Residue-level contacts at the interface:
Residue T117 in chain A contacts residue W35 in chain B (closest heavy-atom distance 3.2 Å).
Residue Y364 in chain A is in contact with residue P12 in chain B (closest heavy-atom distance 3.7 Å).
Residue R331 in chain A is in contact with residue N16 in chain B (closest heavy-atom distance 3.6 Å).
Residue N423 in chain A is in contact with residue V6 in chain B (closest heavy-atom distance 2.9 Å).
Residue Q149 in chain A is in contact with residue H34 in chain B (closest heavy-atom distance 2.9 Å).
Residue Q325 in chain A contacts residue Y25 in chain B (closest heavy-atom distance 2.8 Å).
Residue Y114 in chain A contacts residue V30 in chain B (closest heavy-atom distance 3.4 Å).
Residue Q110 in chain A is in contact with residue Y25 in chain B (closest heavy-atom distance 3.4 Å).
Residue I115 in chain A interacts with residue K28 in chain B (closest heavy-atom distance 2.7 Å).
Residue Y370 in chain A contacts residue P13 in chain B (closest heavy-atom distance 3.9 Å).
Residue E343 in chain A contacts residue V6 in chain B (closest heavy-atom distance 3.8 Å).
Residue Y113 in chain A is in contact with residue Y25 in chain B (closest heavy-atom distance 3.3 Å).
Residue T616 in chain A contacts residue V4 in chain B (closest heavy-atom distance 3.4 Å).
Residue R331 in chain A is in contact with residue F17 in chain B (closest heavy-atom distance 3.1 Å).
Residue T151 in chain A is in contact with residue H34 in chain B (closest heavy-atom distance 2.8 Å).
Residue I115 in chain A interacts with residue V30 in chain B (closest heavy-atom distance 3.2 Å).
Residue Y114 in chain A contacts residue K28 in chain B (closest heavy-atom distance 3.2 Å).
Residue Q420 in chain A contacts residue V9 in chain B (closest heavy-atom distance 2.9 Å).
Residue L382 in chain A interacts with residue V4 in chain B (closest heavy-atom distance 3.7 Å).
Residue G372 in chain A contacts residue V9 in chain B (closest heavy-atom distance 3.7 Å).
Residue N423 in chain A contacts residue W7 in chain B (closest heavy-atom distance 2.6 Å).
Residue P90 in chain A interacts with residue F17 in chain B (closest heavy-atom distance 3.8 Å).
Residue Y370 in chain A is in contact with residue P12 in chain B (closest heavy-atom distance 3.5 Å).
Residue Y113 in chain A interacts with residue K28 in chain B (closest heavy-atom distance 3.3 Å).
Residue C596 in chain A interacts with residue N3 in chain B (closest heavy-atom distance 3.9 Å).
Residue Y370 in chain A contacts residue P11 in chain B (closest heavy-atom distance 3.8 Å).
Residue K164 in chain A contacts residue H34 in chain B (closest heavy-atom distance 3.7 Å).
Residue V88 in chain A interacts with residue F17 in chain B (closest heavy-atom distance 3.7 Å).
Residue I115 in chain A is in contact with residue E29 in chain B (closest heavy-atom distance 3.1 Å).
Residue C596 in chain A contacts residue P2 in chain B (closest heavy-atom distance 3.5 Å).
Residue Y150 in chain A contacts residue H34 in chain B (closest heavy-atom distance 3.7 Å).
Residue E343 in chain A is in contact with residue V9 in chain B (closest heavy-atom distance 3.1 Å).
Residue E343 in chain A is in contact with residue P8 in chain B (closest heavy-atom distance 3.8 Å).
Residue S326 in chain A contacts residue Y25 in chain B (closest heavy-atom distance 3.6 Å).
Residue Y114 in chain A contacts residue Y25 in chain B (closest heavy-atom distance 3.3 Å).
Residue R331 in chain A contacts residue K19 in chain B (closest heavy-atom distance 3.9 Å).
Residue M118 in chain A interacts with residue W35 in chain B (closest heavy-atom distance 3.4 Å).
Residue K322 in chain A is in contact with residue V30 in chain B (closest heavy-atom distance 3.7 Å).
Residue Y327 in chain A is in contact with residue E24 in chain B (closest heavy-atom distance 3.7 Å).
Residue S379 in chain A interacts with residue V6 in chain B (closest heavy-atom distance 3.7 Å).
Residue P120 in chain A interacts with residue W35 in chain B (closest heavy-atom distance 3.6 Å).
Residue Y370 in chain A interacts with residue D10 in chain B (closest heavy-atom distance 3.6 Å).
Residue A140 in chain A is in contact with residue P33 in chain B (closest heavy-atom distance 3.6 Å).
Residue M335 in chain A contacts residue V15 in chain B (closest heavy-atom distance 3.8 Å).
Residue R331 in chain A is in contact with residue N18 in chain B (closest heavy-atom distance 2.4 Å).
Residue P422 in chain A contacts residue W7 in chain B (closest heavy-atom distance 3.5 Å).
Residue Y327 in chain A is in contact with residue Y25 in chain B (closest heavy-atom distance 3.3 Å).
Residue A153 in chain A interacts with residue L32 in chain B (closest heavy-atom distance 3.8 Å).
Residue Y327 in chain A interacts with residue A21 in chain B (closest heavy-atom distance 3.3 Å).
Residue A140 in chain A contacts residue H34 in chain B (closest heavy-atom distance 3.8 Å).
Residue G116 in chain A interacts with residue V30 in chain B (closest heavy-atom distance 3.9 Å).
Residue T616 in chain A is in contact with residue N3 in chain B (closest heavy-atom distance 3.6 Å).
Residue I529 in chain A contacts residue W7 in chain B (closest heavy-atom distance 3.8 Å).
Residue R133 in chain A interacts with residue E29 in chain B (closest heavy-atom distance 2.2 Å).
Residue Y114 in chain A interacts with residue G26 in chain B (closest heavy-atom distance 3.9 Å).
Residue Y113 in chain A is in contact with residue E22 in chain B (closest heavy-atom distance 3.8 Å).
Residue T151 in chain A interacts with residue L32 in chain B (closest heavy-atom distance 3.9 Å).
Residue R331 in chain A contacts residue E24 in chain B (closest heavy-atom distance 3.2 Å).
Residue G375 in chain A contacts residue V6 in chain B (closest heavy-atom distance 3.9 Å).
Residue L141 in chain A is in contact with residue H34 in chain B (closest heavy-atom distance 3.4 Å).

Sequence of chain B:
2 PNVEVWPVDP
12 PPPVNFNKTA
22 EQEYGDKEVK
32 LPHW

Sequence of chain A:
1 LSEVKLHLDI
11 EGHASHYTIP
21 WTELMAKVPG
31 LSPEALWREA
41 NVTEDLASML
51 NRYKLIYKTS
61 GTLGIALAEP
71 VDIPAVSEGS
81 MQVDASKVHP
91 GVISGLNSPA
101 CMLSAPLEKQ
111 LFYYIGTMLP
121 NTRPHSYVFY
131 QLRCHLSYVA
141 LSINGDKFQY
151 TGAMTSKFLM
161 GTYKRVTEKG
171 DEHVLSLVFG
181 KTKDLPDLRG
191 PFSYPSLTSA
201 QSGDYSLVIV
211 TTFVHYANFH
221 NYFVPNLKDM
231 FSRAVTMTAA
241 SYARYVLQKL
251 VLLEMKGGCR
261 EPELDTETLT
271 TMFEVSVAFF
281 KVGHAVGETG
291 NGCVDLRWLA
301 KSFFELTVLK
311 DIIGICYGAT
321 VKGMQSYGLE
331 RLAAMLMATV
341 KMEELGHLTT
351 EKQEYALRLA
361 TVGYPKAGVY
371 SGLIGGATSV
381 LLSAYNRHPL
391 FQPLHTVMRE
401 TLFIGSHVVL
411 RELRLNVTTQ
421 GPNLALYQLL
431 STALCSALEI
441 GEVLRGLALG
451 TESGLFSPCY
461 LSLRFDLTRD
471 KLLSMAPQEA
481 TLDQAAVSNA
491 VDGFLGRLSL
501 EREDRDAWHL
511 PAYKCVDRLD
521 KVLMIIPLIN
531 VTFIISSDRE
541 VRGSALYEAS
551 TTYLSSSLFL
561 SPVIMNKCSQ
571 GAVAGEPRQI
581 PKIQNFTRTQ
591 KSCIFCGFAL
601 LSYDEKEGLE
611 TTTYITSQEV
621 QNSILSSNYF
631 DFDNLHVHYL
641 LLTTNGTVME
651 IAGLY

These two protein chains interact to form a complex.